Sequence of the second protein:
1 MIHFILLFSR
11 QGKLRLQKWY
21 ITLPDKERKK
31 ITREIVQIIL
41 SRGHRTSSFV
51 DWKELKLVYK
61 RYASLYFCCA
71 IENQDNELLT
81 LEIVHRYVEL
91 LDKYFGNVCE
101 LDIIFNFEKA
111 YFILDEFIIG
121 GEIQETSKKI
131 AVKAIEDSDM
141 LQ

Sequence of the first protein:
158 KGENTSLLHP

Interface contacts:
Residue E100 in the second protein interacts with residue E160 in the first protein (closest heavy-atom distance 2.5 Å).
Residue Y62 in the second protein contacts residue L164 in the first protein (closest heavy-atom distance 3.0 Å).
Residue C99 in the second protein interacts with residue N161 in the first protein (closest heavy-atom distance 4.3 Å).
Residue E100 in the second protein is in contact with residue N161 in the first protein (closest heavy-atom distance 4.6 Å).
Residue L101 in the second protein interacts with residue E160 in the first protein (closest heavy-atom distance 3.9 Å).
Residue C99 in the second protein interacts with residue E160 in the first protein (closest heavy-atom distance 3.4 Å).
Residue Y62 in the second protein interacts with residue S163 in the first protein (closest heavy-atom distance 4.9 Å).
Residue V98 in the second protein contacts residue T162 in the first protein (closest heavy-atom distance 3.7 Å).
Residue S64 in the second protein contacts residue G159 in the first protein (closest heavy-atom distance 4.9 Å).
Residue A63 in the second protein contacts residue L164 in the first protein (closest heavy-atom distance 4.0 Å).
Residue V98 in the second protein contacts residue S163 in the first protein (closest heavy-atom distance 3.3 Å).
Residue E100 in the second protein interacts with residue T162 in the first protein (closest heavy-atom distance 4.5 Å).
Residue C99 in the second protein interacts with residue T162 in the first protein (closest heavy-atom distance 3.7 Å).
Residue V98 in the second protein interacts with residue L164 in the first protein (closest heavy-atom distance 3.1 Å).

The following describes two proteins that form a bound complex.